Sequence of the first protein:
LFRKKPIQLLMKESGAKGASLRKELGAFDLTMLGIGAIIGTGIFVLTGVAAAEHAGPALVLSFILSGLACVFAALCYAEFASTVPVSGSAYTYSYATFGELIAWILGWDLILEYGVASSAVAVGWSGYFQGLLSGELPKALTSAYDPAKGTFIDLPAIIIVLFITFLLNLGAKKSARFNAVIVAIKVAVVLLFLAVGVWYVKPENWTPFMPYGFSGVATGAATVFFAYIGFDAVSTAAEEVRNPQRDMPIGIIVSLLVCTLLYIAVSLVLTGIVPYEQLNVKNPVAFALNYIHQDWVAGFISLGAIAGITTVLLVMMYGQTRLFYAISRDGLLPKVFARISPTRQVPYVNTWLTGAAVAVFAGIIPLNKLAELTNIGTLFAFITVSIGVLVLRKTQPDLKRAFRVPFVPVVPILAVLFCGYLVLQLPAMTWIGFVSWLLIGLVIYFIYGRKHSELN

Contacts between the two chains:
Residue V186 in the first protein contacts residue V11 in the second protein (closest heavy-atom distance 4.0 Å).
Residue V186 in the first protein is in contact with residue V7 in the second protein (closest heavy-atom distance 3.7 Å).
Residue V194 in the first protein is in contact with residue I15 in the second protein (closest heavy-atom distance 4.5 Å).
Residue L197 in the first protein contacts residue G19 in the second protein (closest heavy-atom distance 3.6 Å).
Residue I190 in the first protein contacts residue I15 in the second protein (closest heavy-atom distance 3.9 Å).
Residue F305 in the first protein interacts with residue S18 in the second protein (closest heavy-atom distance 4.1 Å).
Residue V188 in the first protein is in contact with residue F8 in the second protein (closest heavy-atom distance 4.4 Å).
Residue D31 in the first protein contacts residue N4 in the second protein (closest heavy-atom distance 2.8 Å).
Residue V302 in the first protein interacts with residue A22 in the second protein (closest heavy-atom distance 4.3 Å).
Residue F30 in the first protein contacts residue F8 in the second protein (closest heavy-atom distance 3.6 Å).
Residue Q299 in the first protein is in contact with residue A23 in the second protein (closest heavy-atom distance 3.0 Å).
Residue V201 in the first protein interacts with residue G19 in the second protein (closest heavy-atom distance 4.9 Å).
Residue L197 in the first protein is in contact with residue I15 in the second protein (closest heavy-atom distance 4.5 Å).
Residue L197 in the first protein contacts residue F20 in the second protein (closest heavy-atom distance 3.8 Å).
Residue E26 in the first protein interacts with residue N4 in the second protein (closest heavy-atom distance 4.1 Å).
Residue L197 in the first protein contacts residue L16 in the second protein (closest heavy-atom distance 4.3 Å).
Residue V302 in the first protein contacts residue G19 in the second protein (closest heavy-atom distance 4.0 Å).
Residue H298 in the first protein is in contact with residue S26 in the second protein (closest heavy-atom distance 2.7 Å).
Residue R182 in the first protein contacts residue N4 in the second protein (closest heavy-atom distance 3.0 Å).
Residue Q299 in the first protein contacts residue A22 in the second protein (closest heavy-atom distance 4.3 Å).
Residue F30 in the first protein contacts residue M5 in the second protein (closest heavy-atom distance 3.6 Å).
Residue D31 in the first protein is in contact with residue M1 in the second protein (closest heavy-atom distance 3.3 Å).
Residue M34 in the first protein contacts residue F8 in the second protein (closest heavy-atom distance 3.7 Å).
Residue F30 in the first protein contacts residue M1 in the second protein (closest heavy-atom distance 3.9 Å).
Residue V201 in the first protein is in contact with residue F20 in the second protein (closest heavy-atom distance 5.0 Å).
Residue A181 in the first protein contacts residue N4 in the second protein (closest heavy-atom distance 3.6 Å).
Residue A200 in the first protein is in contact with residue F20 in the second protein (closest heavy-atom distance 3.8 Å).
Residue R182 in the first protein interacts with residue M1 in the second protein (closest heavy-atom distance 4.9 Å).
Residue R182 in the first protein interacts with residue V7 in the second protein (closest heavy-atom distance 4.1 Å).
Residue A193 in the first protein contacts residue L12 in the second protein (closest heavy-atom distance 3.7 Å).
Residue A189 in the first protein interacts with residue V11 in the second protein (closest heavy-atom distance 3.0 Å).
Residue A189 in the first protein interacts with residue L12 in the second protein (closest heavy-atom distance 3.4 Å).
Residue A185 in the first protein interacts with residue V11 in the second protein (closest heavy-atom distance 4.7 Å).
Residue L27 in the first protein interacts with residue M1 in the second protein (closest heavy-atom distance 4.8 Å).
Residue R182 in the first protein contacts residue G3 in the second protein (closest heavy-atom distance 3.5 Å).
Residue A193 in the first protein interacts with residue V11 in the second protein (closest heavy-atom distance 4.8 Å).
Residue A193 in the first protein contacts residue I15 in the second protein (closest heavy-atom distance 3.8 Å).
Residue G28 in the first protein is in contact with residue M1 in the second protein (closest heavy-atom distance 3.4 Å).
Residue I190 in the first protein interacts with residue V11 in the second protein (closest heavy-atom distance 4.8 Å).
Residue Q299 in the first protein interacts with residue S26 in the second protein (closest heavy-atom distance 3.6 Å).
Residue A29 in the first protein is in contact with residue M1 in the second protein (closest heavy-atom distance 4.0 Å).
Residue A193 in the first protein interacts with residue L16 in the second protein (closest heavy-atom distance 4.2 Å).
Residue W301 in the first protein is in contact with residue A22 in the second protein (closest heavy-atom distance 4.1 Å).
Residue A189 in the first protein interacts with residue I15 in the second protein (closest heavy-atom distance 4.4 Å).
Residue W301 in the first protein is in contact with residue F25 in the second protein (closest heavy-atom distance 4.2 Å).
Residue H298 in the first protein is in contact with residue H27 in the second protein (closest heavy-atom distance 4.2 Å).
Residue E26 in the first protein is in contact with residue M1 in the second protein (closest heavy-atom distance 2.8 Å).
Residue L196 in the first protein contacts residue L16 in the second protein (closest heavy-atom distance 4.4 Å).
Residue F305 in the first protein is in contact with residue I15 in the second protein (closest heavy-atom distance 3.5 Å).
Residue V201 in the first protein is in contact with residue A23 in the second protein (closest heavy-atom distance 3.8 Å).
Residue V192 in the first protein is in contact with residue F8 in the second protein (closest heavy-atom distance 4.5 Å).
Residue V192 in the first protein contacts residue L12 in the second protein (closest heavy-atom distance 4.1 Å).
Residue A189 in the first protein contacts residue F8 in the second protein (closest heavy-atom distance 3.4 Å).
Residue A185 in the first protein contacts residue V7 in the second protein (closest heavy-atom distance 4.4 Å).
Residue Y205 in the first protein contacts residue S26 in the second protein (closest heavy-atom distance 4.8 Å).
Residue A185 in the first protein interacts with residue F8 in the second protein (closest heavy-atom distance 3.8 Å).
Residue F305 in the first protein contacts residue G19 in the second protein (closest heavy-atom distance 4.2 Å).
Residue V302 in the first protein contacts residue A23 in the second protein (closest heavy-atom distance 3.8 Å).
Residue A185 in the first protein contacts residue N4 in the second protein (closest heavy-atom distance 3.5 Å).
Residue F30 in the first protein interacts with residue N4 in the second protein (closest heavy-atom distance 3.4 Å).

Sequence of the second protein:
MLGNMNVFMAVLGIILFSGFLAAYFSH

This data describes a binding interaction between two proteins.